Contacts between the two chains:
Residue V76 in the second protein is in contact with residue T9 in the first protein (closest heavy-atom distance 4.0 Å).
Residue M5 in the second protein interacts with residue E1 in the first protein (closest heavy-atom distance 3.7 Å).
Residue R97 in the second protein is in contact with residue I7 in the first protein (closest heavy-atom distance 3.8 Å).
Residue Y159 in the second protein interacts with residue A3 in the first protein (closest heavy-atom distance 3.4 Å).
Residue T73 in the second protein interacts with residue L8 in the first protein (closest heavy-atom distance 3.7 Å).
Residue Y159 in the second protein contacts residue A2 in the first protein (closest heavy-atom distance 3.6 Å).
Residue H70 in the second protein contacts residue I7 in the first protein (closest heavy-atom distance 3.4 Å).
Residue V152 in the second protein is in contact with residue L8 in the first protein (closest heavy-atom distance 3.7 Å).
Residue D77 in the second protein is in contact with residue L8 in the first protein (closest heavy-atom distance 4.8 Å).
Residue Y171 in the second protein contacts residue E1 in the first protein (closest heavy-atom distance 2.8 Å).
Residue H114 in the second protein interacts with residue G6 in the first protein (closest heavy-atom distance 4.9 Å).
Residue E63 in the second protein contacts residue E1 in the first protein (closest heavy-atom distance 2.4 Å).
Residue T143 in the second protein is in contact with residue T9 in the first protein (closest heavy-atom distance 4.7 Å).
Residue T73 in the second protein interacts with residue T9 in the first protein (closest heavy-atom distance 3.7 Å).
Residue H70 in the second protein interacts with residue A2 in the first protein (closest heavy-atom distance 4.9 Å).
Residue K66 in the second protein is in contact with residue E1 in the first protein (closest heavy-atom distance 3.0 Å).
Residue V152 in the second protein interacts with residue G6 in the first protein (closest heavy-atom distance 3.4 Å).
Residue T142 in the second protein is in contact with residue V10 in the first protein (closest heavy-atom distance 4.4 Å).
Residue A158 in the second protein is in contact with residue I5 in the first protein (closest heavy-atom distance 4.4 Å).
Residue Y59 in the second protein interacts with residue E1 in the first protein (closest heavy-atom distance 3.9 Å).
Residue K66 in the second protein is in contact with residue A3 in the first protein (closest heavy-atom distance 3.3 Å).
Residue W147 in the second protein interacts with residue T9 in the first protein (closest heavy-atom distance 2.8 Å).
Residue Y7 in the second protein is in contact with residue E1 in the first protein (closest heavy-atom distance 2.6 Å).
Residue K66 in the second protein contacts residue G4 in the first protein (closest heavy-atom distance 3.8 Å).
Residue Q155 in the second protein is in contact with residue G6 in the first protein (closest heavy-atom distance 3.4 Å).
Residue Q155 in the second protein contacts residue I5 in the first protein (closest heavy-atom distance 3.1 Å).
Residue Y159 in the second protein contacts residue E1 in the first protein (closest heavy-atom distance 2.5 Å).
Residue R97 in the second protein is in contact with residue L8 in the first protein (closest heavy-atom distance 4.0 Å).
Residue L156 in the second protein contacts residue I7 in the first protein (closest heavy-atom distance 4.1 Å).
Residue F33 in the second protein is in contact with residue E1 in the first protein (closest heavy-atom distance 4.3 Å).
Residue Y7 in the second protein is in contact with residue A2 in the first protein (closest heavy-atom distance 3.5 Å).
Residue Y99 in the second protein contacts residue I7 in the first protein (closest heavy-atom distance 4.0 Å).
Residue T73 in the second protein is in contact with residue I7 in the first protein (closest heavy-atom distance 4.2 Å).
Residue D77 in the second protein is in contact with residue T9 in the first protein (closest heavy-atom distance 3.2 Å).
Residue L156 in the second protein is in contact with residue I5 in the first protein (closest heavy-atom distance 3.8 Å).
Residue K66 in the second protein contacts residue A2 in the first protein (closest heavy-atom distance 3.3 Å).
Residue T143 in the second protein is in contact with residue V10 in the first protein (closest heavy-atom distance 2.7 Å).
Residue Y159 in the second protein is in contact with residue G4 in the first protein (closest heavy-atom distance 4.8 Å).
Residue A150 in the second protein contacts residue L8 in the first protein (closest heavy-atom distance 4.1 Å).
Residue Y116 in the second protein contacts residue V10 in the first protein (closest heavy-atom distance 3.8 Å).
Residue H114 in the second protein contacts residue I7 in the first protein (closest heavy-atom distance 4.0 Å).
Residue L156 in the second protein is in contact with residue G6 in the first protein (closest heavy-atom distance 3.6 Å).
Residue H70 in the second protein contacts residue A3 in the first protein (closest heavy-atom distance 3.4 Å).
Residue A139 in the second protein contacts residue V10 in the first protein (closest heavy-atom distance 4.8 Å).
Residue Y123 in the second protein interacts with residue V10 in the first protein (closest heavy-atom distance 4.2 Å).
Residue Y99 in the second protein interacts with residue A2 in the first protein (closest heavy-atom distance 4.0 Å).
Residue T80 in the second protein is in contact with residue V10 in the first protein (closest heavy-atom distance 4.1 Å).
Residue R97 in the second protein is in contact with residue G6 in the first protein (closest heavy-atom distance 4.8 Å).
Residue Y84 in the second protein is in contact with residue V10 in the first protein (closest heavy-atom distance 3.3 Å).
Residue W147 in the second protein is in contact with residue L8 in the first protein (closest heavy-atom distance 3.0 Å).
Residue Y159 in the second protein interacts with residue I5 in the first protein (closest heavy-atom distance 4.7 Å).
Residue T163 in the second protein contacts residue E1 in the first protein (closest heavy-atom distance 4.0 Å).
Residue W167 in the second protein is in contact with residue E1 in the first protein (closest heavy-atom distance 3.0 Å).
Residue Y99 in the second protein contacts residue A3 in the first protein (closest heavy-atom distance 3.0 Å).
Residue L81 in the second protein contacts residue V10 in the first protein (closest heavy-atom distance 4.0 Å).
Residue W147 in the second protein contacts residue V10 in the first protein (closest heavy-atom distance 4.1 Å).
Residue D77 in the second protein is in contact with residue V10 in the first protein (closest heavy-atom distance 3.0 Å).
Residue E63 in the second protein contacts residue A2 in the first protein (closest heavy-atom distance 2.7 Å).

Sequence of the second protein:
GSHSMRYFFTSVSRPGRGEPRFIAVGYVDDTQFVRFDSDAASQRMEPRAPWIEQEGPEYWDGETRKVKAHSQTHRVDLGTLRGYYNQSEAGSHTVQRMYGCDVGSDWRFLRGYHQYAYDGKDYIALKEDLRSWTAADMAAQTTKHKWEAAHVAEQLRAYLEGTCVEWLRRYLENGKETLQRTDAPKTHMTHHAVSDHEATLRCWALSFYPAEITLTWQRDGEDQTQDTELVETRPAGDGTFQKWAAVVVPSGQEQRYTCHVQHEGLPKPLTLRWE

Sequence of the first protein:
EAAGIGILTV

These two protein chains interact to form a complex.